Sequence of the second protein:
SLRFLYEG

Sequence of the first protein:
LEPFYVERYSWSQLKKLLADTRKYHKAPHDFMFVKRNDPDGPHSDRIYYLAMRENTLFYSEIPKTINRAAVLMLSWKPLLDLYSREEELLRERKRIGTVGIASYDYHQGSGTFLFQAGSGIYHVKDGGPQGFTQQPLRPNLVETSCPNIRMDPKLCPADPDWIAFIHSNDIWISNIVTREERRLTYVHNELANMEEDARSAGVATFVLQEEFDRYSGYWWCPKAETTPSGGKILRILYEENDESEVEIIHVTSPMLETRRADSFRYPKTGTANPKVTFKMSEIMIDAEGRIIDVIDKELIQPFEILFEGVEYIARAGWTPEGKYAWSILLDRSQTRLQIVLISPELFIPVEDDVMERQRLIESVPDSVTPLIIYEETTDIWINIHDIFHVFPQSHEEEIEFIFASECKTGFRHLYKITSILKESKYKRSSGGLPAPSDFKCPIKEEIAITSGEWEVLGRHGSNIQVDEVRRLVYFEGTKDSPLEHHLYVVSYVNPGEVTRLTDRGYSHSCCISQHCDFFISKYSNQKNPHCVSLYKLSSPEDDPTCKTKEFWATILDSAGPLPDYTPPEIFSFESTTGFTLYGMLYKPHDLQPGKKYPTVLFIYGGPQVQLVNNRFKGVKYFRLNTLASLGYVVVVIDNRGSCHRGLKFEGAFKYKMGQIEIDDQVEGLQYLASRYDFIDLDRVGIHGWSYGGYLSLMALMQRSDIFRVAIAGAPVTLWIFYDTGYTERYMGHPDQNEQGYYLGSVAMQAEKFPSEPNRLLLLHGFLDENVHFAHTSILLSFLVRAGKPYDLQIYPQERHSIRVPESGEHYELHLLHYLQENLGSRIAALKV

The following describes two proteins that form a bound complex.

Contacts between the two chains:
Residue Y791 in the first protein is in contact with residue L2 in the second protein (closest heavy-atom distance 3.7 Å).
Residue S755 in the first protein contacts residue L2 in the second protein (closest heavy-atom distance 2.7 Å).
Residue G873 in the first protein contacts residue Y6 in the second protein (closest heavy-atom distance 3.8 Å).
Residue S866 in the first protein is in contact with residue F4 in the second protein (closest heavy-atom distance 3.3 Å).
Residue H865 in the first protein interacts with residue L2 in the second protein (closest heavy-atom distance 4.4 Å).
Residue G162 in the first protein interacts with residue L5 in the second protein (closest heavy-atom distance 4.5 Å).
Residue E874 in the first protein interacts with residue Y6 in the second protein (closest heavy-atom distance 4.7 Å).
Residue N835 in the first protein interacts with residue S1 in the second protein (closest heavy-atom distance 3.5 Å).
Residue R688 in the first protein contacts residue G8 in the second protein (closest heavy-atom distance 4.1 Å).
Residue R868 in the first protein is in contact with residue L5 in the second protein (closest heavy-atom distance 3.2 Å).
Residue V836 in the first protein interacts with residue L2 in the second protein (closest heavy-atom distance 3.5 Å).
Residue H865 in the first protein interacts with residue L5 in the second protein (closest heavy-atom distance 3.7 Å).
Residue R160 in the first protein interacts with residue S1 in the second protein (closest heavy-atom distance 3.5 Å).
Residue I161 in the first protein contacts residue L5 in the second protein (closest heavy-atom distance 4.3 Å).
Residue Y787 in the first protein contacts residue L2 in the second protein (closest heavy-atom distance 3.2 Å).
Residue K685 in the first protein is in contact with residue F4 in the second protein (closest heavy-atom distance 4.5 Å).
Residue N835 in the first protein contacts residue L2 in the second protein (closest heavy-atom distance 4.5 Å).
Residue W754 in the first protein is in contact with residue F4 in the second protein (closest heavy-atom distance 3.5 Å).
Residue R864 in the first protein interacts with residue F4 in the second protein (closest heavy-atom distance 4.2 Å).
Residue R160 in the first protein is in contact with residue F4 in the second protein (closest heavy-atom distance 4.8 Å).
Residue V674 in the first protein interacts with residue R3 in the second protein (closest heavy-atom distance 3.7 Å).
Residue I867 in the first protein is in contact with residue L5 in the second protein (closest heavy-atom distance 3.1 Å).
Residue H865 in the first protein is in contact with residue S1 in the second protein (closest heavy-atom distance 4.7 Å).
Residue W754 in the first protein is in contact with residue L2 in the second protein (closest heavy-atom distance 4.7 Å).
Residue R160 in the first protein contacts residue L5 in the second protein (closest heavy-atom distance 3.8 Å).
Residue Y669 in the first protein interacts with residue L2 in the second protein (closest heavy-atom distance 2.5 Å).
Residue E276 in the first protein contacts residue S1 in the second protein (closest heavy-atom distance 2.6 Å).
Residue S866 in the first protein contacts residue L5 in the second protein (closest heavy-atom distance 3.2 Å).
Residue V781 in the first protein contacts residue L2 in the second protein (closest heavy-atom distance 3.2 Å).
Residue D788 in the first protein interacts with residue S1 in the second protein (closest heavy-atom distance 4.6 Å).
Residue Y787 in the first protein interacts with residue S1 in the second protein (closest heavy-atom distance 2.7 Å).
Residue V684 in the first protein is in contact with residue G8 in the second protein (closest heavy-atom distance 4.5 Å).
Residue S755 in the first protein is in contact with residue F4 in the second protein (closest heavy-atom distance 3.7 Å).
Residue F687 in the first protein is in contact with residue G8 in the second protein (closest heavy-atom distance 4.5 Å).
Residue Y791 in the first protein is in contact with residue S1 in the second protein (closest heavy-atom distance 3.7 Å).
Residue Y756 in the first protein contacts residue L2 in the second protein (closest heavy-atom distance 3.4 Å).
Residue H865 in the first protein contacts residue R3 in the second protein (closest heavy-atom distance 3.6 Å).
Residue A779 in the first protein interacts with residue F4 in the second protein (closest heavy-atom distance 4.2 Å).
Residue K685 in the first protein contacts residue G8 in the second protein (closest heavy-atom distance 4.0 Å).
Residue Q673 in the first protein contacts residue R3 in the second protein (closest heavy-atom distance 3.5 Å).
Residue I867 in the first protein contacts residue Y6 in the second protein (closest heavy-atom distance 3.5 Å).
Residue D833 in the first protein contacts residue F4 in the second protein (closest heavy-atom distance 4.5 Å).
Residue I867 in the first protein contacts residue F4 in the second protein (closest heavy-atom distance 3.6 Å).
Residue K685 in the first protein interacts with residue Y6 in the second protein (closest heavy-atom distance 3.1 Å).
Residue E275 in the first protein interacts with residue S1 in the second protein (closest heavy-atom distance 2.8 Å).
Residue T163 in the first protein is in contact with residue E7 in the second protein (closest heavy-atom distance 5.0 Å).
Residue E157 in the first protein interacts with residue L5 in the second protein (closest heavy-atom distance 4.8 Å).
Residue Q673 in the first protein interacts with residue S1 in the second protein (closest heavy-atom distance 3.5 Å).
Residue S755 in the first protein contacts residue S1 in the second protein (closest heavy-atom distance 4.8 Å).
Residue Y876 in the first protein contacts residue Y6 in the second protein (closest heavy-atom distance 4.2 Å).
Residue G162 in the first protein is in contact with residue E7 in the second protein (closest heavy-atom distance 3.8 Å).
Residue K685 in the first protein is in contact with residue E7 in the second protein (closest heavy-atom distance 4.7 Å).
Residue E877 in the first protein contacts residue Y6 in the second protein (closest heavy-atom distance 2.8 Å).
Residue S755 in the first protein contacts residue R3 in the second protein (closest heavy-atom distance 3.1 Å).
Residue R160 in the first protein contacts residue R3 in the second protein (closest heavy-atom distance 2.7 Å).
Residue W784 in the first protein contacts residue L2 in the second protein (closest heavy-atom distance 3.5 Å).
Residue E877 in the first protein contacts residue G8 in the second protein (closest heavy-atom distance 3.0 Å).
Residue H865 in the first protein contacts residue F4 in the second protein (closest heavy-atom distance 3.5 Å).
Residue H525 in the first protein contacts residue R3 in the second protein (closest heavy-atom distance 3.8 Å).
Residue Y669 in the first protein interacts with residue R3 in the second protein (closest heavy-atom distance 4.0 Å).